Residue-level contacts at the interface:
Residue L51 in chain A is in contact with residue A32 in chain B (closest heavy-atom distance 3.8 Å).
Residue L51 in chain A is in contact with residue E30 in chain B (closest heavy-atom distance 3.4 Å).
Residue M260 in chain A contacts residue A6 in chain B (closest heavy-atom distance 3.6 Å).
Residue L110 in chain A is in contact with residue E22 in chain B (closest heavy-atom distance 4.1 Å).
Residue T32 in chain A is in contact with residue Y29 in chain B (closest heavy-atom distance 3.8 Å).
Residue W267 in chain A contacts residue R8 in chain B (closest heavy-atom distance 3.4 Å).
Residue R55 in chain A contacts residue E22 in chain B (closest heavy-atom distance 2.8 Å).
Residue I257 in chain A contacts residue I11 in chain B (closest heavy-atom distance 3.9 Å).
Residue K65 in chain A is in contact with residue E30 in chain B (closest heavy-atom distance 2.5 Å).
Residue I30 in chain A interacts with residue E22 in chain B (closest heavy-atom distance 4.1 Å).
Residue P31 in chain A contacts residue Y29 in chain B (closest heavy-atom distance 3.7 Å).
Residue L52 in chain A is in contact with residue F26 in chain B (closest heavy-atom distance 3.8 Å).
Residue Q172 in chain A interacts with residue V33 in chain B (closest heavy-atom distance 3.9 Å).
Residue G28 in chain A interacts with residue R18 in chain B (closest heavy-atom distance 3.7 Å).
Residue K65 in chain A contacts residue A32 in chain B (closest heavy-atom distance 3.7 Å).
Residue D24 in chain A interacts with residue R18 in chain B (closest heavy-atom distance 2.8 Å).
Residue R29 in chain A is in contact with residue E22 in chain B (closest heavy-atom distance 3.2 Å).
Residue W267 in chain A is in contact with residue W7 in chain B (closest heavy-atom distance 3.5 Å).
Residue L51 in chain A contacts residue Q31 in chain B (closest heavy-atom distance 4.0 Å).
Residue L110 in chain A contacts residue F26 in chain B (closest heavy-atom distance 3.5 Å).
Residue I257 in chain A contacts residue Q14 in chain B (closest heavy-atom distance 3.7 Å).
Residue R55 in chain A contacts residue R18 in chain B (closest heavy-atom distance 3.4 Å).
Residue P259 in chain A is in contact with residue I11 in chain B (closest heavy-atom distance 3.9 Å).
Residue T263 in chain A is in contact with residue W7 in chain B (closest heavy-atom distance 3.5 Å).
Residue V21 in chain A is in contact with residue F12 in chain B (closest heavy-atom distance 3.4 Å).
Residue P111 in chain A is in contact with residue Y29 in chain B (closest heavy-atom distance 3.2 Å).
Residue P264 in chain A is in contact with residue W7 in chain B (closest heavy-atom distance 3.3 Å).
Residue G256 in chain A interacts with residue R21 in chain B (closest heavy-atom distance 3.2 Å).
Residue W267 in chain A is in contact with residue I11 in chain B (closest heavy-atom distance 4.0 Å).
Residue D18 in chain A is in contact with residue F12 in chain B (closest heavy-atom distance 4.1 Å).
Residue I257 in chain A contacts residue R18 in chain B (closest heavy-atom distance 4.0 Å).
Residue Y50 in chain A is in contact with residue Y29 in chain B (closest heavy-atom distance 3.5 Å).
Residue V62 in chain A contacts residue V33 in chain B (closest heavy-atom distance 3.6 Å).
Residue L53 in chain A is in contact with residue A32 in chain B (closest heavy-atom distance 3.9 Å).
Residue D17 in chain A contacts residue F12 in chain B (closest heavy-atom distance 3.4 Å).
Residue D18 in chain A contacts residue R8 in chain B (closest heavy-atom distance 2.3 Å).
Residue L52 in chain A contacts residue L23 in chain B (closest heavy-atom distance 4.1 Å).
Residue P31 in chain A interacts with residue F26 in chain B (closest heavy-atom distance 3.5 Å).
Residue K65 in chain A contacts residue Q31 in chain B (closest heavy-atom distance 2.7 Å).
Residue K65 in chain A is in contact with residue E34 in chain B (closest heavy-atom distance 2.6 Å).
Residue E262 in chain A is in contact with residue W7 in chain B (closest heavy-atom distance 4.1 Å).
Residue L110 in chain A contacts residue R21 in chain B (closest heavy-atom distance 3.8 Å).
Residue V21 in chain A is in contact with residue L15 in chain B (closest heavy-atom distance 4.2 Å).
Residue D174 in chain A is in contact with residue V33 in chain B (closest heavy-atom distance 4.0 Å).
Residue R29 in chain A is in contact with residue Q31 in chain B (closest heavy-atom distance 2.8 Å).
Residue L52 in chain A interacts with residue A32 in chain B (closest heavy-atom distance 3.2 Å).
Residue I257 in chain A is in contact with residue L15 in chain B (closest heavy-atom distance 4.0 Å).
Residue D24 in chain A contacts residue L15 in chain B (closest heavy-atom distance 4.1 Å).
Residue L52 in chain A interacts with residue Q31 in chain B (closest heavy-atom distance 3.6 Å).
Residue V62 in chain A is in contact with residue A32 in chain B (closest heavy-atom distance 3.3 Å).
Residue M260 in chain A is in contact with residue Q10 in chain B (closest heavy-atom distance 3.7 Å).
Residue M260 in chain A interacts with residue W7 in chain B (closest heavy-atom distance 3.5 Å).
Residue L51 in chain A interacts with residue Y29 in chain B (closest heavy-atom distance 3.8 Å).
Residue Y49 in chain A is in contact with residue E30 in chain B (closest heavy-atom distance 3.2 Å).
Residue L52 in chain A contacts residue E30 in chain B (closest heavy-atom distance 2.9 Å).
Residue P111 in chain A is in contact with residue F26 in chain B (closest heavy-atom distance 4.1 Å).
Residue H255 in chain A contacts residue R18 in chain B (closest heavy-atom distance 2.9 Å).
Residue L52 in chain A is in contact with residue Y29 in chain B (closest heavy-atom distance 3.6 Å).
Residue E258 in chain A is in contact with residue Q14 in chain B (closest heavy-atom distance 2.7 Å).
Residue P31 in chain A contacts residue E22 in chain B (closest heavy-atom distance 3.1 Å).

Sequence of chain B:
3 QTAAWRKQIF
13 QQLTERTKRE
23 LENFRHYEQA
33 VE

This data describes a binding interaction between two proteins.

Sequence of chain A:
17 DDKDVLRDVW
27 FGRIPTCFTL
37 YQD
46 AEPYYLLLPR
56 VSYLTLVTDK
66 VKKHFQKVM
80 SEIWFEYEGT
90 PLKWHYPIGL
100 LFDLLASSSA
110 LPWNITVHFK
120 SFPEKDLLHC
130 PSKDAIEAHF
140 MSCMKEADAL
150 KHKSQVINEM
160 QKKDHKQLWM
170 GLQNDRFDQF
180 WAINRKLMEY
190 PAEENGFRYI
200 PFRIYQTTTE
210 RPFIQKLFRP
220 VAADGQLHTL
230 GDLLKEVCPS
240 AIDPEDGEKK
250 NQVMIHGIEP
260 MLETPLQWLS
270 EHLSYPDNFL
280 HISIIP